Contacts between the two chains:
Residue G305 in the first protein contacts residue K1 in the second protein (closest heavy-atom distance 3.4 Å).
Residue P304 in the first protein contacts residue E4 in the second protein (closest heavy-atom distance 3.2 Å).
Residue G241 in the first protein is in contact with residue Y12 in the second protein (closest heavy-atom distance 3.8 Å).
Residue P195 in the first protein is in contact with residue Y12 in the second protein (closest heavy-atom distance 3.4 Å).
Residue Y306 in the first protein contacts residue Y12 in the second protein (closest heavy-atom distance 3.4 Å).
Residue G241 in the first protein is in contact with residue R11 in the second protein (closest heavy-atom distance 3.8 Å).
Residue F240 in the first protein interacts with residue R11 in the second protein (closest heavy-atom distance 4.6 Å).
Residue P304 in the first protein is in contact with residue K1 in the second protein (closest heavy-atom distance 3.6 Å).
Residue V193 in the first protein interacts with residue Y12 in the second protein (closest heavy-atom distance 4.9 Å).
Residue Y376 in the first protein interacts with residue M2 in the second protein (closest heavy-atom distance 4.4 Å).
Residue G305 in the first protein contacts residue G5 in the second protein (closest heavy-atom distance 3.0 Å).
Residue G241 in the first protein interacts with residue A8 in the second protein (closest heavy-atom distance 4.7 Å).
Residue Y376 in the first protein is in contact with residue K1 in the second protein (closest heavy-atom distance 4.5 Å).
Residue N374 in the first protein contacts residue M2 in the second protein (closest heavy-atom distance 4.2 Å).
Residue Y306 in the first protein contacts residue G5 in the second protein (closest heavy-atom distance 3.5 Å).
Residue G305 in the first protein is in contact with residue E4 in the second protein (closest heavy-atom distance 4.0 Å).
Residue V242 in the first protein interacts with residue Y12 in the second protein (closest heavy-atom distance 3.5 Å).
Residue A194 in the first protein is in contact with residue Y12 in the second protein (closest heavy-atom distance 3.5 Å).
Residue P304 in the first protein contacts residue G5 in the second protein (closest heavy-atom distance 4.9 Å).
Residue R319 in the first protein interacts with residue K1 in the second protein (closest heavy-atom distance 4.7 Å).
Residue Y311 in the first protein interacts with residue K1 in the second protein (closest heavy-atom distance 3.4 Å).
Residue Y306 in the first protein interacts with residue R11 in the second protein (closest heavy-atom distance 4.0 Å).
Residue N243 in the first protein contacts residue Y12 in the second protein (closest heavy-atom distance 2.5 Å).
Residue R319 in the first protein is in contact with residue M2 in the second protein (closest heavy-atom distance 2.9 Å).
Residue Y306 in the first protein interacts with residue A8 in the second protein (closest heavy-atom distance 3.2 Å).
Residue R383 in the first protein contacts residue K1 in the second protein (closest heavy-atom distance 4.6 Å).

Sequence of the first protein:
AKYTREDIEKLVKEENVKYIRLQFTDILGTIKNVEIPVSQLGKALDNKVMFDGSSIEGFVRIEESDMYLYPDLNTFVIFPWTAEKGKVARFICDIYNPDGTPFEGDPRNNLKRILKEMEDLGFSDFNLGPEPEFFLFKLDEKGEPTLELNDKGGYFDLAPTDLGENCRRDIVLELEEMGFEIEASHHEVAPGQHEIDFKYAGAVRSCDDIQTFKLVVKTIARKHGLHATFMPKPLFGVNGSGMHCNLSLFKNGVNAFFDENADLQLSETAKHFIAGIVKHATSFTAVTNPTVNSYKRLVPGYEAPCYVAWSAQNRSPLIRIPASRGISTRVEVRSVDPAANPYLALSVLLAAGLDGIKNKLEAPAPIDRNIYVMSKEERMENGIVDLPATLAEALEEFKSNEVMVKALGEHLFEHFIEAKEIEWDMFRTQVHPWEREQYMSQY

These two protein chains interact to form a complex.

Sequence of the second protein:
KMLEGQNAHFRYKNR